Residue-level contacts at the interface:
Residue Q246 in chain A is in contact with residue A3 in chain B (closest heavy-atom distance 3.7 Å).
Residue L242 in chain A contacts residue A3 in chain B (closest heavy-atom distance 4.3 Å).
Residue Y198 in chain A is in contact with residue A3 in chain B (closest heavy-atom distance 3.6 Å).
Residue S199 in chain A interacts with residue A3 in chain B (closest heavy-atom distance 3.6 Å).
Residue T194 in chain A is in contact with residue W1 in chain B (closest heavy-atom distance 3.8 Å).
Residue Y198 in chain A is in contact with residue W1 in chain B (closest heavy-atom distance 3.3 Å).
Residue G197 in chain A is in contact with residue A3 in chain B (closest heavy-atom distance 4.5 Å).
Residue I248 in chain A contacts residue A3 in chain B (closest heavy-atom distance 4.1 Å).
Residue G197 in chain A is in contact with residue W1 in chain B (closest heavy-atom distance 4.1 Å).
Residue S199 in chain A interacts with residue W1 in chain B (closest heavy-atom distance 3.6 Å).
Residue F200 in chain A is in contact with residue A3 in chain B (closest heavy-atom distance 4.8 Å).

Sequence of chain A:
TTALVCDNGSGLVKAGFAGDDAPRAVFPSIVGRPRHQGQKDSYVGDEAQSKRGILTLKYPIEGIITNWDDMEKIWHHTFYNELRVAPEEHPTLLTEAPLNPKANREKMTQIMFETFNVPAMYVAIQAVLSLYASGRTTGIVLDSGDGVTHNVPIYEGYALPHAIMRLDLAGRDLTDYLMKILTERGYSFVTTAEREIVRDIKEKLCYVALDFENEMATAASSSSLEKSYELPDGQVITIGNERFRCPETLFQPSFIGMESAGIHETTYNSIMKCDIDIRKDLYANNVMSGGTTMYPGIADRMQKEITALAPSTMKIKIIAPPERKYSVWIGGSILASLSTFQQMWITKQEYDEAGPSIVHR

Sequence of chain B:
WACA

The following describes two proteins that form a bound complex.